The following describes two proteins that form a bound complex.

Sequence of the second protein:
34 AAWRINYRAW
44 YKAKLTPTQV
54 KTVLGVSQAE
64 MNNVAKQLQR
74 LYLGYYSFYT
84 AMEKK

Sequence of the first protein:
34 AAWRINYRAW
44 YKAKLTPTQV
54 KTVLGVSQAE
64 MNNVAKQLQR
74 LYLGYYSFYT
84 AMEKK

Interface contacts:
Residue L71 in the second protein is in contact with residue Q61 in the first protein (closest heavy-atom distance 3.4 Å).
Residue Y75 in the second protein is in contact with residue K54 in the first protein (closest heavy-atom distance 3.5 Å).
Residue Y40 in the second protein is in contact with residue L74 in the first protein (closest heavy-atom distance 3.3 Å).
Residue Y44 in the second protein contacts residue E86 in the first protein (closest heavy-atom distance 2.6 Å).
Residue F81 in the second protein interacts with residue Y40 in the first protein (closest heavy-atom distance 3.7 Å).
Residue Y40 in the second protein interacts with residue F81 in the first protein (closest heavy-atom distance 3.6 Å).
Residue E86 in the second protein is in contact with residue Y44 in the first protein (closest heavy-atom distance 2.5 Å).
Residue W36 in the second protein contacts residue Q70 in the first protein (closest heavy-atom distance 3.5 Å).
Residue L74 in the second protein contacts residue Y40 in the first protein (closest heavy-atom distance 2.8 Å).
Residue T49 in the second protein is in contact with residue Y82 in the first protein (closest heavy-atom distance 3.7 Å).
Residue Y78 in the second protein interacts with residue W43 in the first protein (closest heavy-atom distance 3.7 Å).
Residue Y82 in the second protein interacts with residue Y44 in the first protein (closest heavy-atom distance 3.6 Å).
Residue Q61 in the second protein interacts with residue Q72 in the first protein (closest heavy-atom distance 3.9 Å).
Residue Y75 in the second protein contacts residue P50 in the first protein (closest heavy-atom distance 3.4 Å).
Residue L48 in the second protein contacts residue Y82 in the first protein (closest heavy-atom distance 3.7 Å).
Residue Q70 in the second protein is in contact with residue W36 in the first protein (closest heavy-atom distance 3.5 Å).
Residue L57 in the second protein interacts with residue L71 in the first protein (closest heavy-atom distance 3.7 Å).
Residue P50 in the second protein contacts residue Y75 in the first protein (closest heavy-atom distance 3.4 Å).
Residue P50 in the second protein contacts residue Y78 in the first protein (closest heavy-atom distance 3.9 Å).
Residue Y82 in the second protein contacts residue L48 in the first protein (closest heavy-atom distance 3.6 Å).
Residue V53 in the second protein is in contact with residue Y78 in the first protein (closest heavy-atom distance 3.7 Å).
Residue W36 in the second protein interacts with residue R73 in the first protein (closest heavy-atom distance 3.8 Å).
Residue S60 in the second protein contacts residue L71 in the first protein (closest heavy-atom distance 3.6 Å).
Residue Y40 in the second protein is in contact with residue R73 in the first protein (closest heavy-atom distance 3.7 Å).
Residue Y79 in the second protein is in contact with residue P50 in the first protein (closest heavy-atom distance 3.5 Å).
Residue L57 in the second protein is in contact with residue Y75 in the first protein (closest heavy-atom distance 3.8 Å).
Residue R73 in the second protein is in contact with residue Y40 in the first protein (closest heavy-atom distance 3.7 Å).
Residue L48 in the second protein contacts residue Y78 in the first protein (closest heavy-atom distance 2.7 Å).
Residue L71 in the second protein is in contact with residue M64 in the first protein (closest heavy-atom distance 3.4 Å).
Residue A68 in the second protein contacts residue Q61 in the first protein (closest heavy-atom distance 3.0 Å).
Residue V67 in the second protein contacts residue M64 in the first protein (closest heavy-atom distance 3.5 Å).
Residue Y44 in the second protein is in contact with residue Y78 in the first protein (closest heavy-atom distance 3.3 Å).
Residue Y44 in the second protein is in contact with residue M85 in the first protein (closest heavy-atom distance 3.4 Å).
Residue Y44 in the second protein is in contact with residue Y82 in the first protein (closest heavy-atom distance 3.7 Å).
Residue Q61 in the second protein is in contact with residue L71 in the first protein (closest heavy-atom distance 3.7 Å).
Residue Y40 in the second protein contacts residue Y78 in the first protein (closest heavy-atom distance 3.4 Å).
Residue Y82 in the second protein interacts with residue P50 in the first protein (closest heavy-atom distance 3.4 Å).
Residue L74 in the second protein is in contact with residue W43 in the first protein (closest heavy-atom distance 3.9 Å).
Residue Y44 in the second protein interacts with residue F81 in the first protein (closest heavy-atom distance 3.7 Å).
Residue R41 in the second protein is in contact with residue F81 in the first protein (closest heavy-atom distance 3.5 Å).
Residue P50 in the second protein is in contact with residue Y79 in the first protein (closest heavy-atom distance 3.8 Å).
Residue Y78 in the second protein interacts with residue Y40 in the first protein (closest heavy-atom distance 3.3 Å).
Residue Y40 in the second protein contacts residue G77 in the first protein (closest heavy-atom distance 3.3 Å).
Residue F81 in the second protein contacts residue R37 in the first protein (closest heavy-atom distance 3.7 Å).
Residue F81 in the second protein is in contact with residue Y44 in the first protein (closest heavy-atom distance 3.8 Å).
Residue G77 in the second protein is in contact with residue Y40 in the first protein (closest heavy-atom distance 3.3 Å).
Residue Y78 in the second protein interacts with residue V53 in the first protein (closest heavy-atom distance 3.7 Å).
Residue L74 in the second protein is in contact with residue W36 in the first protein (closest heavy-atom distance 3.7 Å).
Residue K54 in the second protein interacts with residue Y75 in the first protein (closest heavy-atom distance 3.5 Å).
Residue Q61 in the second protein contacts residue A68 in the first protein (closest heavy-atom distance 2.9 Å).
Residue M64 in the second protein is in contact with residue M64 in the first protein (closest heavy-atom distance 3.5 Å).
Residue W36 in the second protein contacts residue L74 in the first protein (closest heavy-atom distance 3.4 Å).
Residue L71 in the second protein is in contact with residue S60 in the first protein (closest heavy-atom distance 3.3 Å).
Residue Y78 in the second protein interacts with residue Y44 in the first protein (closest heavy-atom distance 3.3 Å).
Residue W43 in the second protein interacts with residue Y78 in the first protein (closest heavy-atom distance 3.5 Å).
Residue M85 in the second protein contacts residue Y44 in the first protein (closest heavy-atom distance 3.3 Å).
Residue P50 in the second protein is in contact with residue Y82 in the first protein (closest heavy-atom distance 3.4 Å).
Residue F81 in the second protein interacts with residue R41 in the first protein (closest heavy-atom distance 3.6 Å).
Residue T49 in the second protein is in contact with residue Y78 in the first protein (closest heavy-atom distance 3.9 Å).
Residue Y78 in the second protein contacts residue L48 in the first protein (closest heavy-atom distance 2.5 Å).